Contacts between the two chains:
Residue A55 in the second protein is in contact with residue E103 in the first protein (closest heavy-atom distance 2.8 Å).
Residue L84 in the second protein is in contact with residue L96 in the first protein (closest heavy-atom distance 3.7 Å).
Residue R98 in the second protein interacts with residue I126 in the first protein (closest heavy-atom distance 4.0 Å).
Residue R98 in the second protein contacts residue V70 in the first protein (closest heavy-atom distance 3.9 Å).
Residue S82 in the second protein is in contact with residue Q95 in the first protein (closest heavy-atom distance 2.9 Å).
Residue L125 in the second protein is in contact with residue Q95 in the first protein (closest heavy-atom distance 3.8 Å).
Residue L101 in the second protein contacts residue L119 in the first protein (closest heavy-atom distance 3.6 Å).
Residue H102 in the second protein contacts residue I52 in the first protein (closest heavy-atom distance 3.1 Å).
Residue T100 in the second protein is in contact with residue I52 in the first protein (closest heavy-atom distance 2.8 Å).
Residue H102 in the second protein interacts with residue A50 in the first protein (closest heavy-atom distance 2.9 Å).
Residue L96 in the second protein is in contact with residue F112 in the first protein (closest heavy-atom distance 3.8 Å).
Residue T53 in the second protein interacts with residue H102 in the first protein (closest heavy-atom distance 2.3 Å).
Residue G127 in the second protein interacts with residue R98 in the first protein (closest heavy-atom distance 3.6 Å).
Residue S115 in the second protein interacts with residue E103 in the first protein (closest heavy-atom distance 3.6 Å).
Residue V54 in the second protein interacts with residue L101 in the first protein (closest heavy-atom distance 4.0 Å).
Residue I116 in the second protein is in contact with residue L96 in the first protein (closest heavy-atom distance 3.7 Å).
Residue D68 in the second protein interacts with residue R98 in the first protein (closest heavy-atom distance 2.8 Å).
Residue I52 in the second protein is in contact with residue T100 in the first protein (closest heavy-atom distance 3.0 Å).
Residue I52 in the second protein is in contact with residue H102 in the first protein (closest heavy-atom distance 2.8 Å).
Residue F112 in the second protein is in contact with residue L96 in the first protein (closest heavy-atom distance 3.7 Å).
Residue F112 in the second protein is in contact with residue V104 in the first protein (closest heavy-atom distance 3.7 Å).
Residue L58 in the second protein interacts with residue L101 in the first protein (closest heavy-atom distance 3.6 Å).
Residue F112 in the second protein is in contact with residue L109 in the first protein (closest heavy-atom distance 4.0 Å).
Residue F112 in the second protein contacts residue F112 in the first protein (closest heavy-atom distance 3.8 Å).
Residue Q95 in the second protein is in contact with residue S82 in the first protein (closest heavy-atom distance 3.1 Å).
Residue V104 in the second protein is in contact with residue S115 in the first protein (closest heavy-atom distance 3.5 Å).
Residue V54 in the second protein is in contact with residue E103 in the first protein (closest heavy-atom distance 2.9 Å).
Residue L89 in the second protein is in contact with residue L96 in the first protein (closest heavy-atom distance 4.0 Å).
Residue V70 in the second protein interacts with residue R98 in the first protein (closest heavy-atom distance 3.4 Å).
Residue E103 in the second protein contacts residue V54 in the first protein (closest heavy-atom distance 3.2 Å).
Residue Q95 in the second protein is in contact with residue L125 in the first protein (closest heavy-atom distance 3.7 Å).
Residue R98 in the second protein interacts with residue L125 in the first protein (closest heavy-atom distance 3.8 Å).
Residue S82 in the second protein is in contact with residue R98 in the first protein (closest heavy-atom distance 3.6 Å).
Residue E103 in the second protein contacts residue A55 in the first protein (closest heavy-atom distance 3.1 Å).
Residue T53 in the second protein is in contact with residue E103 in the first protein (closest heavy-atom distance 3.3 Å).
Residue L125 in the second protein interacts with residue R98 in the first protein (closest heavy-atom distance 3.7 Å).
Residue G51 in the second protein contacts residue T100 in the first protein (closest heavy-atom distance 3.1 Å).
Residue D92 in the second protein is in contact with residue L84 in the first protein (closest heavy-atom distance 3.8 Å).
Residue H102 in the second protein interacts with residue T53 in the first protein (closest heavy-atom distance 2.5 Å).
Residue R98 in the second protein interacts with residue S82 in the first protein (closest heavy-atom distance 4.0 Å).
Residue I52 in the second protein interacts with residue L101 in the first protein (closest heavy-atom distance 3.3 Å).
Residue Q95 in the second protein contacts residue I83 in the first protein (closest heavy-atom distance 3.1 Å).
Residue R98 in the second protein interacts with residue D68 in the first protein (closest heavy-atom distance 2.6 Å).
Residue V104 in the second protein contacts residue F112 in the first protein (closest heavy-atom distance 4.0 Å).
Residue L101 in the second protein interacts with residue I52 in the first protein (closest heavy-atom distance 3.4 Å).
Residue R98 in the second protein is in contact with residue G127 in the first protein (closest heavy-atom distance 3.4 Å).
Residue T100 in the second protein is in contact with residue G51 in the first protein (closest heavy-atom distance 3.0 Å).
Residue Q95 in the second protein interacts with residue L84 in the first protein (closest heavy-atom distance 3.5 Å).
Residue A50 in the second protein is in contact with residue H102 in the first protein (closest heavy-atom distance 2.8 Å).
Residue L96 in the second protein is in contact with residue I116 in the first protein (closest heavy-atom distance 4.0 Å).
Residue L96 in the second protein contacts residue L89 in the first protein (closest heavy-atom distance 4.0 Å).
Residue E103 in the second protein interacts with residue T53 in the first protein (closest heavy-atom distance 3.6 Å).
Residue L101 in the second protein is in contact with residue L58 in the first protein (closest heavy-atom distance 3.5 Å).
Residue L84 in the second protein is in contact with residue D92 in the first protein (closest heavy-atom distance 3.6 Å).
Residue G51 in the second protein is in contact with residue H102 in the first protein (closest heavy-atom distance 3.3 Å).
Residue H102 in the second protein contacts residue G51 in the first protein (closest heavy-atom distance 3.5 Å).
Residue L96 in the second protein interacts with residue L84 in the first protein (closest heavy-atom distance 3.6 Å).
Residue L89 in the second protein interacts with residue L89 in the first protein (closest heavy-atom distance 3.5 Å).
Residue L84 in the second protein interacts with residue Q95 in the first protein (closest heavy-atom distance 3.8 Å).
Residue S115 in the second protein interacts with residue V104 in the first protein (closest heavy-atom distance 3.7 Å).

Sequence of the first protein:
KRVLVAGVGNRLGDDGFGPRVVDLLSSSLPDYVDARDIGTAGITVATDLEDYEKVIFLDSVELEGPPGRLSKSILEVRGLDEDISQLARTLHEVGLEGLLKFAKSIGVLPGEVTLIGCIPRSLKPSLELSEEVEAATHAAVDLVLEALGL

These two protein chains interact to form a complex.

Sequence of the second protein:
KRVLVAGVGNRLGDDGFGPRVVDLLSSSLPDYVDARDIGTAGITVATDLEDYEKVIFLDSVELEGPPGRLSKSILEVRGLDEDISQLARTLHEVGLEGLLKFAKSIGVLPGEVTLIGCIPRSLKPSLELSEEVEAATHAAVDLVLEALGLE